Contacts between the two chains:
Residue T111 in protein 1 contacts residue D562 in protein 2 (closest heavy-atom distance 4.6 Å).
Residue S110 in protein 1 is in contact with residue D562 in protein 2 (closest heavy-atom distance 4.5 Å).
Residue Y114 in protein 1 interacts with residue D562 in protein 2 (closest heavy-atom distance 4.9 Å).

Sequence of protein 2:
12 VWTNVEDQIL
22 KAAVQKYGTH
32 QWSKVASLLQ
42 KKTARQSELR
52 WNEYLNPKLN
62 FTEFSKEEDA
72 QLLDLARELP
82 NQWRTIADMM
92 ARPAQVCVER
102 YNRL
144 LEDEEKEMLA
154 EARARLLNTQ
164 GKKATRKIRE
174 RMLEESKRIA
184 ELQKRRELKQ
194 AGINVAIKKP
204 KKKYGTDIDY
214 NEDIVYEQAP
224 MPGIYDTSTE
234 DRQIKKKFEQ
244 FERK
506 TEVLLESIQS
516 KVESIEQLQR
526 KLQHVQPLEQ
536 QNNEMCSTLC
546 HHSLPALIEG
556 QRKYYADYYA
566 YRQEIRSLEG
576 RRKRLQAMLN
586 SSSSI

Sequence of protein 1:
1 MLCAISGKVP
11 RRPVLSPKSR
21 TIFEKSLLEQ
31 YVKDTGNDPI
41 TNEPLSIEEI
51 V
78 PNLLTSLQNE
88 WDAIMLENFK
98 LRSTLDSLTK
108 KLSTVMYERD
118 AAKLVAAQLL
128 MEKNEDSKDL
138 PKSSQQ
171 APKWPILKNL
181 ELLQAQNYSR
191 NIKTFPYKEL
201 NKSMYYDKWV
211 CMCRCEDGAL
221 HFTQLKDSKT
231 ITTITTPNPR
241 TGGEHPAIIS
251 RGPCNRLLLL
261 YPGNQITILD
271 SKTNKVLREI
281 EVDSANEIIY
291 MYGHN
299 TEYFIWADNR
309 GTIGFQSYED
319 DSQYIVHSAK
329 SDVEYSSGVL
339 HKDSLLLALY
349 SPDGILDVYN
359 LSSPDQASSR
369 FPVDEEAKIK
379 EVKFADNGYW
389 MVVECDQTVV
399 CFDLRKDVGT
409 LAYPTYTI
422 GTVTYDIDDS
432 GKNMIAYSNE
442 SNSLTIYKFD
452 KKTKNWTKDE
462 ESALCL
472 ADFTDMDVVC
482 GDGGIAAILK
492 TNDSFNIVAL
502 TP

The following describes two proteins that form a bound complex.